These two protein chains interact to form a complex.

Interface contacts:
Residue A433 in chain B is in contact with residue L67 in chain A (closest heavy-atom distance 4.0 Å).
Residue E426 in chain B is in contact with residue S27 in chain A (closest heavy-atom distance 3.8 Å).
Residue H432 in chain B is in contact with residue K66 in chain A (closest heavy-atom distance 4.5 Å).
Residue H432 in chain B interacts with residue L67 in chain A (closest heavy-atom distance 4.4 Å).
Residue E426 in chain B contacts residue N28 in chain A (closest heavy-atom distance 4.6 Å).
Residue A433 in chain B contacts residue K66 in chain A (closest heavy-atom distance 5.0 Å).
Residue N425 in chain B is in contact with residue S27 in chain A (closest heavy-atom distance 4.0 Å).

Sequence of chain B:
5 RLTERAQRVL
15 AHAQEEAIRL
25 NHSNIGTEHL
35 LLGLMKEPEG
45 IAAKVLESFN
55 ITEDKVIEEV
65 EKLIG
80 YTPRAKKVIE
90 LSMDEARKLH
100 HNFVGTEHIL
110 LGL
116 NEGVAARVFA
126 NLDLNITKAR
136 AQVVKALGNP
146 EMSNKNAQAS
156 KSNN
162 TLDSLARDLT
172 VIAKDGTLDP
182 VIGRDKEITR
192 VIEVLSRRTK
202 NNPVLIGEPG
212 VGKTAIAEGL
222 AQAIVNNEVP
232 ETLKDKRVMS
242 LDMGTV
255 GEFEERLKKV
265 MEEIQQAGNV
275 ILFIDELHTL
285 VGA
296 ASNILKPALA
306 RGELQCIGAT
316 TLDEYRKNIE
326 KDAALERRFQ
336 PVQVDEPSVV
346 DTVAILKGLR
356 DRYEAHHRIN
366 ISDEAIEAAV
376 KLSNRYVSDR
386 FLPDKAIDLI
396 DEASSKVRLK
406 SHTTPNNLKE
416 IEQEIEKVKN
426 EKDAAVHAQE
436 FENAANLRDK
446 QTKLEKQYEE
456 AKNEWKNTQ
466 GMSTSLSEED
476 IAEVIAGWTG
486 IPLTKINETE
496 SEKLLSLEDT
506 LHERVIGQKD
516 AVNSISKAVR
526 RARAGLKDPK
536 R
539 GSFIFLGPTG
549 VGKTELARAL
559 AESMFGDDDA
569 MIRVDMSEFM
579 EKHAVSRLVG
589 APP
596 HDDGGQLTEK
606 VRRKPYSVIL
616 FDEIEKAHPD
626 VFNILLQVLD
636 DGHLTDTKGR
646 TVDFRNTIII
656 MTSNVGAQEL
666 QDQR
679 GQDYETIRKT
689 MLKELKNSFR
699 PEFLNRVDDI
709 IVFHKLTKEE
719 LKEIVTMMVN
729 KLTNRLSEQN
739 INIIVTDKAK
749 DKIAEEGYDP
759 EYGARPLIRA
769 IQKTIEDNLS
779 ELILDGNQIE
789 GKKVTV

Sequence of chain A:
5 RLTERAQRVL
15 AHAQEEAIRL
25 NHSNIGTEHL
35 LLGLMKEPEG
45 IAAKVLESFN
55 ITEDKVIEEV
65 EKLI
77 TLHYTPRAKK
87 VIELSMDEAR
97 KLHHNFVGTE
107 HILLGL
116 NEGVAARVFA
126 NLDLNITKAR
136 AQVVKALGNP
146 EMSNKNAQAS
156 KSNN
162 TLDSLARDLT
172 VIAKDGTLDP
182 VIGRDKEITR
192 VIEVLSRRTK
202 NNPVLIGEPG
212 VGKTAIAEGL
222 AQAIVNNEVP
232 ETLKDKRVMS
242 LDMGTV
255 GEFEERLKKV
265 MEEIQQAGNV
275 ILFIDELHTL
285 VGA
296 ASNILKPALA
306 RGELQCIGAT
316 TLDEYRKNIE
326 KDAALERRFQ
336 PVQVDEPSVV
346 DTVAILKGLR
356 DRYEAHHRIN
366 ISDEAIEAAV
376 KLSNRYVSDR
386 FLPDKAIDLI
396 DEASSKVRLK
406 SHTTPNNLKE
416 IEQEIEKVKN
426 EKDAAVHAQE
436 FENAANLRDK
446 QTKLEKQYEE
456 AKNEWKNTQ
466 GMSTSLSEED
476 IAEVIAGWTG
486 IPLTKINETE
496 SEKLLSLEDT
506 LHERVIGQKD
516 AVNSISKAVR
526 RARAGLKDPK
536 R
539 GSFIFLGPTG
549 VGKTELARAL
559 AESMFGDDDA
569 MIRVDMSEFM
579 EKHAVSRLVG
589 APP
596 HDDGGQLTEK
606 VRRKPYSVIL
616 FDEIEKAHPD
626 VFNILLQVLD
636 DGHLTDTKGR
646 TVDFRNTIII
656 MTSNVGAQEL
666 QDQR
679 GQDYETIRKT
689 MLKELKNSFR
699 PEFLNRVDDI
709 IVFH